Interface contacts:
Residue A676 in protein 1 is in contact with residue F150 in protein 2 (closest heavy-atom distance 4.5 Å).
Residue E675 in protein 1 is in contact with residue I9 in protein 2 (closest heavy-atom distance 4.9 Å).
Residue E675 in protein 1 contacts residue F150 in protein 2 (closest heavy-atom distance 4.6 Å).
Residue I698 in protein 1 is in contact with residue F35 in protein 2 (closest heavy-atom distance 4.7 Å).
Residue E675 in protein 1 is in contact with residue L148 in protein 2 (closest heavy-atom distance 4.9 Å).
Residue Q702 in protein 1 is in contact with residue S34 in protein 2 (closest heavy-atom distance 4.3 Å).
Residue S699 in protein 1 interacts with residue F35 in protein 2 (closest heavy-atom distance 4.0 Å).

Sequence of protein 1:
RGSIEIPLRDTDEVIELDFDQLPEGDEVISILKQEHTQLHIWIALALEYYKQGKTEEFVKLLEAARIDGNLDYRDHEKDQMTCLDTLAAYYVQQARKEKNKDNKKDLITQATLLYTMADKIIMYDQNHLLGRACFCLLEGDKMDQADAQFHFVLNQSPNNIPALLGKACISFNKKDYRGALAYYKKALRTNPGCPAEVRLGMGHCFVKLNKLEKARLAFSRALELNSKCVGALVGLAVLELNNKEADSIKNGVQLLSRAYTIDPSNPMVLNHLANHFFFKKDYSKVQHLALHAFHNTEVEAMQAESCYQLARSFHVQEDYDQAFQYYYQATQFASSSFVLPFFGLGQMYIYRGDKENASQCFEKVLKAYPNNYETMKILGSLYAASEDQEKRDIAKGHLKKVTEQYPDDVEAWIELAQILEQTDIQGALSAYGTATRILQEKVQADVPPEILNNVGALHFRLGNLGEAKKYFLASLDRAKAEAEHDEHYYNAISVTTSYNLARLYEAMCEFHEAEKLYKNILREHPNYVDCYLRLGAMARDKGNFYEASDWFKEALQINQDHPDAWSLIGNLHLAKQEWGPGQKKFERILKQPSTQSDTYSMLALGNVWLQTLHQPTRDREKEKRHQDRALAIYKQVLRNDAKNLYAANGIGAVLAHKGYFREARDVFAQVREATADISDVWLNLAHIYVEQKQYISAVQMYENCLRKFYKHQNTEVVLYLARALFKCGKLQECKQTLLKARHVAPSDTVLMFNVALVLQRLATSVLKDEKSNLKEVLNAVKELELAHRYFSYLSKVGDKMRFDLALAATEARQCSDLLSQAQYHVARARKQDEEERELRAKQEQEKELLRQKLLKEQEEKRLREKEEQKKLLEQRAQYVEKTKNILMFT

The following describes two proteins that form a bound complex.

Sequence of protein 2:
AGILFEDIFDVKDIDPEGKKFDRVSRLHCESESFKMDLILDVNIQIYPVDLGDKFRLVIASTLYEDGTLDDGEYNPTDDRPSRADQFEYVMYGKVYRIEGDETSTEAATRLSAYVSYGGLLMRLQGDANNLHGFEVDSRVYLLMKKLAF